The following describes two proteins that form a bound complex.

Sequence of protein 2:
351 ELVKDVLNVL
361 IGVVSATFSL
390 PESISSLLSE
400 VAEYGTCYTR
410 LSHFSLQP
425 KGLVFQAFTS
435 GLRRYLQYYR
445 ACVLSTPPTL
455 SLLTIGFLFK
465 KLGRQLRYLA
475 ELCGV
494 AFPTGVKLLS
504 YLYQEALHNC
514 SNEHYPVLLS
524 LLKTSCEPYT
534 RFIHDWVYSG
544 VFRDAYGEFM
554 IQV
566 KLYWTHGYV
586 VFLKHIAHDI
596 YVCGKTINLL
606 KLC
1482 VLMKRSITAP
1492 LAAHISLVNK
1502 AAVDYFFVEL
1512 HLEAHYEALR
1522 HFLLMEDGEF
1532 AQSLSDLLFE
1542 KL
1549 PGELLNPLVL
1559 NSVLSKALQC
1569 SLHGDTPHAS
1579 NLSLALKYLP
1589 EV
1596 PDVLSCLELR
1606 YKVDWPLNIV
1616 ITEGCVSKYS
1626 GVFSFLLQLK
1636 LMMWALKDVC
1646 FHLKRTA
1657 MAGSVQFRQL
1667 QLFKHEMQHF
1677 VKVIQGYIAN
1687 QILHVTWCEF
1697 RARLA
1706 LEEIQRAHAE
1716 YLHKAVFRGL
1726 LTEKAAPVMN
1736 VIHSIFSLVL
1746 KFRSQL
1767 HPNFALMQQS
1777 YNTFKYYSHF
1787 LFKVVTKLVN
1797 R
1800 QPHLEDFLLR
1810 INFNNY

Interface contacts:
Residue Q1667 in protein 2 is in contact with residue P264 in protein 1 (closest heavy-atom distance 3.6 Å).
Residue A1685 in protein 2 interacts with residue M249 in protein 1 (closest heavy-atom distance 3.6 Å).
Residue K1649 in protein 2 interacts with residue D200 in protein 1 (closest heavy-atom distance 3.0 Å).
Residue H1675 in protein 2 contacts residue S355 in protein 1 (closest heavy-atom distance 3.6 Å).
Residue V1679 in protein 2 is in contact with residue Q357 in protein 1 (closest heavy-atom distance 3.2 Å).
Residue H1671 in protein 2 interacts with residue S259 in protein 1 (closest heavy-atom distance 3.3 Å).
Residue E1672 in protein 2 interacts with residue G352 in protein 1 (closest heavy-atom distance 3.8 Å).
Residue G1682 in protein 2 is in contact with residue M249 in protein 1 (closest heavy-atom distance 3.6 Å).
Residue N1814 in protein 2 contacts residue P350 in protein 1 (closest heavy-atom distance 4.0 Å).
Residue N1686 in protein 2 interacts with residue V333 in protein 1 (closest heavy-atom distance 3.2 Å).
Residue R1809 in protein 2 contacts residue L337 in protein 1 (closest heavy-atom distance 3.5 Å).
Residue F1812 in protein 2 contacts residue R341 in protein 1 (closest heavy-atom distance 3.6 Å).
Residue L1808 in protein 2 is in contact with residue Q338 in protein 1 (closest heavy-atom distance 3.9 Å).
Residue G1529 in protein 2 contacts residue N251 in protein 1 (closest heavy-atom distance 3.5 Å).
Residue H1671 in protein 2 is in contact with residue P262 in protein 1 (closest heavy-atom distance 3.3 Å).
Residue L1634 in protein 2 contacts residue Y248 in protein 1 (closest heavy-atom distance 3.9 Å).
Residue E1530 in protein 2 is in contact with residue R47 in protein 1 (closest heavy-atom distance 3.2 Å).
Residue R1664 in protein 2 is in contact with residue S445 in protein 1 (closest heavy-atom distance 3.8 Å).
Residue H1675 in protein 2 contacts residue P353 in protein 1 (closest heavy-atom distance 2.7 Å).
Residue L1631 in protein 2 contacts residue Y248 in protein 1 (closest heavy-atom distance 3.3 Å).
Residue F1646 in protein 2 contacts residue K163 in protein 1 (closest heavy-atom distance 3.5 Å).
Residue R1650 in protein 2 contacts residue K163 in protein 1 (closest heavy-atom distance 3.1 Å).
Residue G1529 in protein 2 interacts with residue G247 in protein 1 (closest heavy-atom distance 3.2 Å).
Residue E1530 in protein 2 contacts residue P246 in protein 1 (closest heavy-atom distance 3.2 Å).
Residue L1808 in protein 2 interacts with residue R341 in protein 1 (closest heavy-atom distance 3.7 Å).
Residue E1672 in protein 2 contacts residue P353 in protein 1 (closest heavy-atom distance 3.2 Å).
Residue R1664 in protein 2 is in contact with residue Y443 in protein 1 (closest heavy-atom distance 3.7 Å).
Residue N1813 in protein 2 interacts with residue I349 in protein 1 (closest heavy-atom distance 3.2 Å).
Residue K1678 in protein 2 is in contact with residue N250 in protein 1 (closest heavy-atom distance 3.6 Å).
Residue L1689 in protein 2 interacts with residue Y248 in protein 1 (closest heavy-atom distance 3.8 Å).
Residue L1668 in protein 2 interacts with residue W351 in protein 1 (closest heavy-atom distance 3.8 Å).
Residue N1813 in protein 2 contacts residue F348 in protein 1 (closest heavy-atom distance 3.1 Å).
Residue V1691 in protein 2 is in contact with residue T331 in protein 1 (closest heavy-atom distance 3.7 Å).
Residue Q1674 in protein 2 contacts residue S259 in protein 1 (closest heavy-atom distance 3.4 Å).
Residue M1526 in protein 2 interacts with residue Y248 in protein 1 (closest heavy-atom distance 3.3 Å).
Residue K1642 in protein 2 contacts residue R3 in protein 1 (closest heavy-atom distance 3.4 Å).
Residue F1812 in protein 2 interacts with residue A354 in protein 1 (closest heavy-atom distance 3.0 Å).
Residue L1570 in protein 2 interacts with residue R47 in protein 1 (closest heavy-atom distance 3.3 Å).
Residue K1678 in protein 2 is in contact with residue Q357 in protein 1 (closest heavy-atom distance 2.3 Å).
Residue A1685 in protein 2 contacts residue Y248 in protein 1 (closest heavy-atom distance 3.5 Å).
Residue V1691 in protein 2 is in contact with residue P330 in protein 1 (closest heavy-atom distance 3.2 Å).
Residue E1527 in protein 2 contacts residue G247 in protein 1 (closest heavy-atom distance 3.6 Å).
Residue N1814 in protein 2 contacts residue W351 in protein 1 (closest heavy-atom distance 3.9 Å).
Residue L1808 in protein 2 is in contact with residue H334 in protein 1 (closest heavy-atom distance 3.9 Å).
Residue K1635 in protein 2 is in contact with residue Y248 in protein 1 (closest heavy-atom distance 3.2 Å).
Residue L1668 in protein 2 contacts residue Y443 in protein 1 (closest heavy-atom distance 4.1 Å).
Residue E1527 in protein 2 interacts with residue Y248 in protein 1 (closest heavy-atom distance 3.6 Å).
Residue K1678 in protein 2 interacts with residue G255 in protein 1 (closest heavy-atom distance 3.5 Å).
Residue H1690 in protein 2 interacts with residue P330 in protein 1 (closest heavy-atom distance 3.8 Å).
Residue R1809 in protein 2 contacts residue I356 in protein 1 (closest heavy-atom distance 3.6 Å).
Residue D1805 in protein 2 contacts residue H334 in protein 1 (closest heavy-atom distance 3.1 Å).
Residue R1809 in protein 2 interacts with residue Q357 in protein 1 (closest heavy-atom distance 4.0 Å).
Residue Q1681 in protein 2 interacts with residue M249 in protein 1 (closest heavy-atom distance 3.2 Å).
Residue N1811 in protein 2 contacts residue R341 in protein 1 (closest heavy-atom distance 3.1 Å).
Residue C1694 in protein 2 interacts with residue D329 in protein 1 (closest heavy-atom distance 3.4 Å).
Residue Q1665 in protein 2 is in contact with residue I444 in protein 1 (closest heavy-atom distance 3.4 Å).
Residue H1671 in protein 2 is in contact with residue L260 in protein 1 (closest heavy-atom distance 3.7 Å).
Residue K1678 in protein 2 interacts with residue S259 in protein 1 (closest heavy-atom distance 3.3 Å).
Residue F1812 in protein 2 interacts with residue F348 in protein 1 (closest heavy-atom distance 3.3 Å).
Residue Q1674 in protein 2 interacts with residue A258 in protein 1 (closest heavy-atom distance 2.9 Å).

Sequence of protein 1:
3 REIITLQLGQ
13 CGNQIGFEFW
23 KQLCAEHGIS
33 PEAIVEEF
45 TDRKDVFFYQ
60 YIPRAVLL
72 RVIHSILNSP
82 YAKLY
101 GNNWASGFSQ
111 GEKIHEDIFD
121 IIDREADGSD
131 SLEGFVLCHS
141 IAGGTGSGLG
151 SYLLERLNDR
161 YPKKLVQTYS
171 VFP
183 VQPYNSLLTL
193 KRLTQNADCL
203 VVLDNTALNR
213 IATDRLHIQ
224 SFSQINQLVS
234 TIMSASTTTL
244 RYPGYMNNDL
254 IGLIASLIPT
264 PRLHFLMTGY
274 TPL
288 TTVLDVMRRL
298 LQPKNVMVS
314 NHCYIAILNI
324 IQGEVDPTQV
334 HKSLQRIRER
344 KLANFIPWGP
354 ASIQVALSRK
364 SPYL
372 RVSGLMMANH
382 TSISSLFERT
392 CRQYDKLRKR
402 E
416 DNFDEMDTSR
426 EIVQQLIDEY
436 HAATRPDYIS